Residue-level contacts at the interface:
Residue P263 in chain B is in contact with residue N17 in chain A (closest heavy-atom distance 3.6 Å).
Residue G265 in chain B interacts with residue N17 in chain A (closest heavy-atom distance 3.5 Å).
Residue N262 in chain B contacts residue N17 in chain A (closest heavy-atom distance 5.0 Å).
Residue T264 in chain B contacts residue P16 in chain A (closest heavy-atom distance 4.0 Å).
Residue V235 in chain B contacts residue W13 in chain A (closest heavy-atom distance 3.5 Å).
Residue T267 in chain B is in contact with residue R20 in chain A (closest heavy-atom distance 3.3 Å).
Residue T264 in chain B contacts residue N17 in chain A (closest heavy-atom distance 3.0 Å).
Residue V266 in chain B interacts with residue L24 in chain A (closest heavy-atom distance 3.7 Å).
Residue V266 in chain B interacts with residue L19 in chain A (closest heavy-atom distance 3.2 Å).
Residue V266 in chain B is in contact with residue F21 in chain A (closest heavy-atom distance 3.8 Å).
Residue G265 in chain B contacts residue L19 in chain A (closest heavy-atom distance 4.4 Å).
Residue T264 in chain B contacts residue K18 in chain A (closest heavy-atom distance 5.0 Å).
Residue T267 in chain B is in contact with residue L19 in chain A (closest heavy-atom distance 2.7 Å).
Residue H268 in chain B interacts with residue F21 in chain A (closest heavy-atom distance 3.6 Å).
Residue V266 in chain B contacts residue R20 in chain A (closest heavy-atom distance 4.0 Å).
Residue V235 in chain B contacts residue P10 in chain A (closest heavy-atom distance 4.9 Å).
Residue T267 in chain B contacts residue F21 in chain A (closest heavy-atom distance 3.0 Å).

This data describes a binding interaction between two proteins.

Sequence of chain B:
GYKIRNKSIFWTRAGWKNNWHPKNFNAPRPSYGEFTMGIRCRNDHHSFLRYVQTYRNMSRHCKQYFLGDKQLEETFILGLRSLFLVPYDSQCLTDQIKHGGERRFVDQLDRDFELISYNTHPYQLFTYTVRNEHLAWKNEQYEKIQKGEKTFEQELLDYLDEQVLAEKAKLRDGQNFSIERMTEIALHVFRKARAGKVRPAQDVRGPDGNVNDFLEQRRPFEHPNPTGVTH

Sequence of chain A:
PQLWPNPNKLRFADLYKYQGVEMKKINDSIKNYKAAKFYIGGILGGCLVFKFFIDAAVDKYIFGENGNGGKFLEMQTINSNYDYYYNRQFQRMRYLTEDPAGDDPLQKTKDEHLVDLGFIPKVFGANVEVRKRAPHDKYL